This data describes a binding interaction between two proteins.

Contacts between the two chains:
Residue G79 in protein 1 interacts with residue R100 in protein 2 (closest heavy-atom distance 3.3 Å).
Residue A80 in protein 1 is in contact with residue R100 in protein 2 (closest heavy-atom distance 3.3 Å).
Residue V77 in protein 1 interacts with residue R100 in protein 2 (closest heavy-atom distance 2.9 Å).
Residue G78 in protein 1 is in contact with residue R100 in protein 2 (closest heavy-atom distance 3.0 Å).
Residue R76 in protein 1 contacts residue R100 in protein 2 (closest heavy-atom distance 4.7 Å).
Residue N81 in protein 1 is in contact with residue R100 in protein 2 (closest heavy-atom distance 4.5 Å).

Sequence of protein 1:
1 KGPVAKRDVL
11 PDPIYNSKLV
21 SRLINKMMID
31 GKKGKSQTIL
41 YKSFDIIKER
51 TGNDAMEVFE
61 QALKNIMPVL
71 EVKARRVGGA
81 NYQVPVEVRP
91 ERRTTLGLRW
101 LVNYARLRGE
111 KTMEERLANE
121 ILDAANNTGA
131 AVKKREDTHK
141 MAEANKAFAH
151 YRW

Sequence of protein 2:
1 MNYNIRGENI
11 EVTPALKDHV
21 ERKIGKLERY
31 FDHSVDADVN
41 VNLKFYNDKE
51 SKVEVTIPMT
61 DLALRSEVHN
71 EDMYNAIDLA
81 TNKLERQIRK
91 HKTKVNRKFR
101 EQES